Sequence of the first protein:
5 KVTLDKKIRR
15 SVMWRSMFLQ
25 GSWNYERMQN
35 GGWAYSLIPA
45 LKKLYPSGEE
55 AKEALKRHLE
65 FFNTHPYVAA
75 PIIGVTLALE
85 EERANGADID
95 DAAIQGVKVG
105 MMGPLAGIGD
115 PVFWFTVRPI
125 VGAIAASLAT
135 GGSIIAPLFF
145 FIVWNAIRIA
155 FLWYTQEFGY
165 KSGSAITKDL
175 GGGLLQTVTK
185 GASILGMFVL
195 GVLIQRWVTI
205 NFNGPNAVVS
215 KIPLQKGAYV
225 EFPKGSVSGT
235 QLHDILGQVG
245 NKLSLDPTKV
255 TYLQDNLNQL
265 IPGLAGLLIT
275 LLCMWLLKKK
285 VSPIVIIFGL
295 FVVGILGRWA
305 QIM

Sequence of the second protein:
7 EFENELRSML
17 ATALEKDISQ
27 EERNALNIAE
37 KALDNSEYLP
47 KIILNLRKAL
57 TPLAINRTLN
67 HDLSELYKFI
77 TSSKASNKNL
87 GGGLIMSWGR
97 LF

This data describes a binding interaction between two proteins.

Contacts between the two chains:
Residue P287 in the first protein is in contact with residue L86 in the second protein (closest heavy-atom distance 4.3 Å).
Residue V101 in the first protein is in contact with residue I61 in the second protein (closest heavy-atom distance 3.5 Å).
Residue T183 in the first protein interacts with residue K54 in the second protein (closest heavy-atom distance 3.8 Å).
Residue T171 in the first protein interacts with residue N62 in the second protein (closest heavy-atom distance 3.5 Å).
Residue G100 in the first protein interacts with residue T57 in the second protein (closest heavy-atom distance 4.4 Å).
Residue N67 in the first protein contacts residue K84 in the second protein (closest heavy-atom distance 3.7 Å).
Residue G175 in the first protein contacts residue N62 in the second protein (closest heavy-atom distance 3.7 Å).
Residue F65 in the first protein is in contact with residue N83 in the second protein (closest heavy-atom distance 4.8 Å).
Residue L197 in the first protein interacts with residue I91 in the second protein (closest heavy-atom distance 4.1 Å).
Residue A97 in the first protein interacts with residue A60 in the second protein (closest heavy-atom distance 4.0 Å).
Residue K284 in the first protein contacts residue E9 in the second protein (closest heavy-atom distance 4.5 Å).
Residue K284 in the first protein interacts with residue L45 in the second protein (closest heavy-atom distance 3.2 Å).
Residue V103 in the first protein contacts residue T57 in the second protein (closest heavy-atom distance 4.7 Å).
Residue R31 in the first protein interacts with residue S79 in the second protein (closest heavy-atom distance 3.2 Å).
Residue G175 in the first protein contacts residue I61 in the second protein (closest heavy-atom distance 4.2 Å).
Residue F65 in the first protein interacts with residue K84 in the second protein (closest heavy-atom distance 3.6 Å).
Residue F65 in the first protein interacts with residue T77 in the second protein (closest heavy-atom distance 4.7 Å).
Residue L281 in the first protein contacts residue Y44 in the second protein (closest heavy-atom distance 3.1 Å).
Residue L174 in the first protein interacts with residue P58 in the second protein (closest heavy-atom distance 3.8 Å).
Residue A97 in the first protein interacts with residue I61 in the second protein (closest heavy-atom distance 4.3 Å).
Residue I291 in the first protein interacts with residue L90 in the second protein (closest heavy-atom distance 4.5 Å).
Residue V103 in the first protein contacts residue T77 in the second protein (closest heavy-atom distance 3.8 Å).
Residue V103 in the first protein interacts with residue Y73 in the second protein (closest heavy-atom distance 4.5 Å).
Residue P115 in the first protein is in contact with residue M92 in the second protein (closest heavy-atom distance 4.7 Å).
Residue G100 in the first protein contacts residue I61 in the second protein (closest heavy-atom distance 3.4 Å).
Residue A96 in the first protein contacts residue A60 in the second protein (closest heavy-atom distance 4.3 Å).
Residue E30 in the first protein interacts with residue K84 in the second protein (closest heavy-atom distance 4.0 Å).
Residue G104 in the first protein interacts with residue T57 in the second protein (closest heavy-atom distance 4.0 Å).
Residue G100 in the first protein is in contact with residue A60 in the second protein (closest heavy-atom distance 4.5 Å).
Residue K284 in the first protein is in contact with residue E43 in the second protein (closest heavy-atom distance 3.7 Å).
Residue F65 in the first protein is in contact with residue S78 in the second protein (closest heavy-atom distance 4.3 Å).
Residue T171 in the first protein interacts with residue I61 in the second protein (closest heavy-atom distance 3.5 Å).
Residue K172 in the first protein interacts with residue N62 in the second protein (closest heavy-atom distance 4.4 Å).
Residue W201 in the first protein contacts residue I91 in the second protein (closest heavy-atom distance 3.6 Å).
Residue L179 in the first protein is in contact with residue K54 in the second protein (closest heavy-atom distance 4.2 Å).
Residue F119 in the first protein interacts with residue M92 in the second protein (closest heavy-atom distance 3.7 Å).
Residue W201 in the first protein is in contact with residue R96 in the second protein (closest heavy-atom distance 3.7 Å).
Residue V103 in the first protein interacts with residue R53 in the second protein (closest heavy-atom distance 4.1 Å).
Residue R200 in the first protein is in contact with residue R96 in the second protein (closest heavy-atom distance 4.3 Å).
Residue L194 in the first protein contacts residue I91 in the second protein (closest heavy-atom distance 4.3 Å).
Residue L174 in the first protein is in contact with residue I61 in the second protein (closest heavy-atom distance 3.6 Å).
Residue A96 in the first protein contacts residue Y73 in the second protein (closest heavy-atom distance 4.4 Å).
Residue E30 in the first protein is in contact with residue S79 in the second protein (closest heavy-atom distance 3.3 Å).
Residue G175 in the first protein is in contact with residue P58 in the second protein (closest heavy-atom distance 3.8 Å).
Residue K284 in the first protein is in contact with residue Y44 in the second protein (closest heavy-atom distance 3.2 Å).
Residue M32 in the first protein contacts residue K84 in the second protein (closest heavy-atom distance 3.9 Å).
Residue A96 in the first protein is in contact with residue L65 in the second protein (closest heavy-atom distance 3.5 Å).
Residue K282 in the first protein contacts residue Y44 in the second protein (closest heavy-atom distance 4.2 Å).
Residue A91 in the first protein contacts residue R63 in the second protein (closest heavy-atom distance 4.2 Å).
Residue Y29 in the first protein interacts with residue K84 in the second protein (closest heavy-atom distance 3.0 Å).
Residue N67 in the first protein contacts residue N85 in the second protein (closest heavy-atom distance 4.1 Å).
Residue D95 in the first protein is in contact with residue K74 in the second protein (closest heavy-atom distance 3.2 Å).
Residue D114 in the first protein contacts residue M92 in the second protein (closest heavy-atom distance 4.3 Å).
Residue G100 in the first protein is in contact with residue Y73 in the second protein (closest heavy-atom distance 3.8 Å).
Residue I93 in the first protein is in contact with residue R63 in the second protein (closest heavy-atom distance 3.4 Å).
Residue F65 in the first protein is in contact with residue S82 in the second protein (closest heavy-atom distance 3.5 Å).
Residue F65 in the first protein interacts with residue S79 in the second protein (closest heavy-atom distance 4.2 Å).
Residue F295 in the first protein is in contact with residue W94 in the second protein (closest heavy-atom distance 4.3 Å).
Residue E64 in the first protein contacts residue T77 in the second protein (closest heavy-atom distance 4.5 Å).
Residue W201 in the first protein interacts with residue G95 in the second protein (closest heavy-atom distance 3.9 Å).